Sequence of chain B:
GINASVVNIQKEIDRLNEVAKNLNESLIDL

Sequence of chain A:
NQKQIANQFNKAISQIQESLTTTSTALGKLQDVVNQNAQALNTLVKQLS

This data describes a binding interaction between two proteins.

Residue-level contacts at the interface:
Residue A38 in chain A contacts residue S8 in chain B (closest heavy-atom distance 3.4 Å).
Residue V45 in chain A contacts residue I5 in chain B (closest heavy-atom distance 3.7 Å).
Residue N35 in chain A interacts with residue V10 in chain B (closest heavy-atom distance 2.8 Å).
Residue Q31 in chain A interacts with residue I12 in chain B (closest heavy-atom distance 2.8 Å).
Residue G28 in chain A interacts with residue I16 in chain B (closest heavy-atom distance 3.6 Å).
Residue Q31 in chain A is in contact with residue Q13 in chain B (closest heavy-atom distance 3.1 Å).
Residue V34 in chain A is in contact with residue V10 in chain B (closest heavy-atom distance 3.9 Å).
Residue A6 in chain A is in contact with residue L33 in chain B (closest heavy-atom distance 4.9 Å).
Residue L27 in chain A contacts residue L19 in chain B (closest heavy-atom distance 3.6 Å).
Residue L27 in chain A interacts with residue I12 in chain B (closest heavy-atom distance 3.8 Å).
Residue K3 in chain A interacts with residue L33 in chain B (closest heavy-atom distance 5.0 Å).
Residue Q31 in chain A is in contact with residue V10 in chain B (closest heavy-atom distance 3.8 Å).
Residue Q17 in chain A is in contact with residue N27 in chain B (closest heavy-atom distance 2.9 Å).
Residue L20 in chain A is in contact with residue N20 in chain B (closest heavy-atom distance 4.7 Å).
Residue N10 in chain A is in contact with residue L30 in chain B (closest heavy-atom distance 3.7 Å).
Residue S24 in chain A is in contact with residue L19 in chain B (closest heavy-atom distance 3.8 Å).
Residue L41 in chain A is in contact with residue A7 in chain B (closest heavy-atom distance 4.1 Å).
Residue S24 in chain A is in contact with residue N20 in chain B (closest heavy-atom distance 2.8 Å).
Residue Q17 in chain A interacts with residue L30 in chain B (closest heavy-atom distance 4.8 Å).
Residue L20 in chain A contacts residue L19 in chain B (closest heavy-atom distance 3.9 Å).
Residue N42 in chain A contacts residue I5 in chain B (closest heavy-atom distance 4.3 Å).
Residue A38 in chain A interacts with residue A7 in chain B (closest heavy-atom distance 3.6 Å).
Residue A6 in chain A interacts with residue I31 in chain B (closest heavy-atom distance 3.6 Å).
Residue N10 in chain A contacts residue S29 in chain B (closest heavy-atom distance 4.8 Å).
Residue N7 in chain A is in contact with residue L33 in chain B (closest heavy-atom distance 4.5 Å).
Residue N35 in chain A contacts residue S8 in chain B (closest heavy-atom distance 4.8 Å).
Residue Q31 in chain A interacts with residue N11 in chain B (closest heavy-atom distance 3.5 Å).
Residue L27 in chain A contacts residue I16 in chain B (closest heavy-atom distance 3.9 Å).
Residue L20 in chain A is in contact with residue A23 in chain B (closest heavy-atom distance 3.7 Å).
Residue N10 in chain A interacts with residue I31 in chain B (closest heavy-atom distance 3.0 Å).
Residue T21 in chain A interacts with residue A23 in chain B (closest heavy-atom distance 4.1 Å).
Residue F9 in chain A contacts residue L30 in chain B (closest heavy-atom distance 4.4 Å).
Residue N10 in chain A interacts with residue L33 in chain B (closest heavy-atom distance 4.0 Å).
Residue L20 in chain A contacts residue L26 in chain B (closest heavy-atom distance 3.6 Å).
Residue Q17 in chain A contacts residue A23 in chain B (closest heavy-atom distance 2.9 Å).
Residue L20 in chain A interacts with residue V22 in chain B (closest heavy-atom distance 3.8 Å).
Residue T23 in chain A interacts with residue L19 in chain B (closest heavy-atom distance 4.0 Å).
Residue N42 in chain A contacts residue A7 in chain B (closest heavy-atom distance 2.8 Å).
Residue I13 in chain A interacts with residue L26 in chain B (closest heavy-atom distance 4.0 Å).
Residue Q17 in chain A interacts with residue K24 in chain B (closest heavy-atom distance 4.8 Å).
Residue N42 in chain A is in contact with residue N6 in chain B (closest heavy-atom distance 3.0 Å).
Residue I13 in chain A interacts with residue L30 in chain B (closest heavy-atom distance 3.4 Å).
Residue Q31 in chain A contacts residue I16 in chain B (closest heavy-atom distance 3.5 Å).
Residue I16 in chain A contacts residue L26 in chain B (closest heavy-atom distance 4.1 Å).
Residue S24 in chain A interacts with residue I16 in chain B (closest heavy-atom distance 3.4 Å).
Residue N35 in chain A is in contact with residue V9 in chain B (closest heavy-atom distance 3.4 Å).
Residue F9 in chain A interacts with residue I31 in chain B (closest heavy-atom distance 3.3 Å).
Residue F9 in chain A interacts with residue S29 in chain B (closest heavy-atom distance 3.1 Å).
Residue Q17 in chain A is in contact with residue L26 in chain B (closest heavy-atom distance 3.9 Å).
Residue A38 in chain A interacts with residue V9 in chain B (closest heavy-atom distance 4.4 Å).
Residue T21 in chain A contacts residue N20 in chain B (closest heavy-atom distance 3.8 Å).